These two protein chains interact to form a complex.

Sequence of protein 2:
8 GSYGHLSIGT

Sequence of protein 1:
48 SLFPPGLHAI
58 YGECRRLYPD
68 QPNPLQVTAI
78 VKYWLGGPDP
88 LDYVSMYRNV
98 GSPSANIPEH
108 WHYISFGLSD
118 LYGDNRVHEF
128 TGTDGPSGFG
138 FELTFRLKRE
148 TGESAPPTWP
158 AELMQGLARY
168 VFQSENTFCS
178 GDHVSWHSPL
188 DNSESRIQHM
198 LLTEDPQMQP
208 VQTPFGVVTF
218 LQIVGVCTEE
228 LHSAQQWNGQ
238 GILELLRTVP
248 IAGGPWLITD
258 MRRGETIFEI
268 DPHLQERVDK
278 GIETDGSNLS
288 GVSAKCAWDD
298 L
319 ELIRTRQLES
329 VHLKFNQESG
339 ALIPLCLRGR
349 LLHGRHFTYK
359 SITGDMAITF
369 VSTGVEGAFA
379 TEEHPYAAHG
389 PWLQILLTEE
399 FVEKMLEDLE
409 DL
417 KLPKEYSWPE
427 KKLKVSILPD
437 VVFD

Residue-level contacts at the interface:
Residue G288 in protein 1 is in contact with residue S9 in protein 2 (closest heavy-atom distance 3.8 Å).
Residue N285 in protein 1 interacts with residue S9 in protein 2 (closest heavy-atom distance 3.0 Å).
Residue G163 in protein 1 contacts residue I15 in protein 2 (closest heavy-atom distance 4.5 Å).
Residue Y167 in protein 1 interacts with residue H12 in protein 2 (closest heavy-atom distance 2.7 Å).
Residue K292 in protein 1 contacts residue T17 in protein 2 (closest heavy-atom distance 4.6 Å).
Residue V181 in protein 1 interacts with residue I15 in protein 2 (closest heavy-atom distance 3.6 Å).
Residue Y167 in protein 1 interacts with residue Y10 in protein 2 (closest heavy-atom distance 4.6 Å).
Residue D179 in protein 1 is in contact with residue S9 in protein 2 (closest heavy-atom distance 3.8 Å).
Residue G288 in protein 1 is in contact with residue Y10 in protein 2 (closest heavy-atom distance 3.4 Å).
Residue G288 in protein 1 contacts residue G11 in protein 2 (closest heavy-atom distance 3.0 Å).
Residue T174 in protein 1 contacts residue H12 in protein 2 (closest heavy-atom distance 3.2 Å).
Residue G178 in protein 1 contacts residue S9 in protein 2 (closest heavy-atom distance 3.4 Å).
Residue V289 in protein 1 contacts residue Y10 in protein 2 (closest heavy-atom distance 3.4 Å).
Residue S290 in protein 1 is in contact with residue Y10 in protein 2 (closest heavy-atom distance 3.3 Å).
Residue V289 in protein 1 is in contact with residue L13 in protein 2 (closest heavy-atom distance 3.8 Å).
Residue S290 in protein 1 interacts with residue L13 in protein 2 (closest heavy-atom distance 3.1 Å).
Residue S287 in protein 1 contacts residue G8 in protein 2 (closest heavy-atom distance 3.5 Å).
Residue Q232 in protein 1 interacts with residue L13 in protein 2 (closest heavy-atom distance 4.0 Å).
Residue S287 in protein 1 is in contact with residue Y10 in protein 2 (closest heavy-atom distance 4.7 Å).
Residue L286 in protein 1 contacts residue Y10 in protein 2 (closest heavy-atom distance 3.7 Å).
Residue L286 in protein 1 interacts with residue S9 in protein 2 (closest heavy-atom distance 3.5 Å).
Residue W183 in protein 1 interacts with residue I15 in protein 2 (closest heavy-atom distance 3.9 Å).
Residue H180 in protein 1 is in contact with residue G11 in protein 2 (closest heavy-atom distance 3.2 Å).
Residue H180 in protein 1 contacts residue H12 in protein 2 (closest heavy-atom distance 2.9 Å).
Residue D179 in protein 1 interacts with residue Y10 in protein 2 (closest heavy-atom distance 3.0 Å).
Residue D179 in protein 1 interacts with residue H12 in protein 2 (closest heavy-atom distance 2.9 Å).
Residue E336 in protein 1 contacts residue L13 in protein 2 (closest heavy-atom distance 3.8 Å).
Residue S182 in protein 1 is in contact with residue S14 in protein 2 (closest heavy-atom distance 2.8 Å).
Residue G236 in protein 1 interacts with residue S9 in protein 2 (closest heavy-atom distance 4.8 Å).
Residue S182 in protein 1 is in contact with residue L13 in protein 2 (closest heavy-atom distance 3.2 Å).
Residue S290 in protein 1 interacts with residue H12 in protein 2 (closest heavy-atom distance 4.1 Å).
Residue F175 in protein 1 interacts with residue H12 in protein 2 (closest heavy-atom distance 3.6 Å).
Residue F175 in protein 1 interacts with residue I15 in protein 2 (closest heavy-atom distance 4.3 Å).
Residue V181 in protein 1 interacts with residue H12 in protein 2 (closest heavy-atom distance 3.3 Å).
Residue S182 in protein 1 contacts residue I15 in protein 2 (closest heavy-atom distance 3.8 Å).
Residue D436 in protein 1 interacts with residue T17 in protein 2 (closest heavy-atom distance 4.9 Å).
Residue H180 in protein 1 is in contact with residue L13 in protein 2 (closest heavy-atom distance 3.7 Å).
Residue A291 in protein 1 interacts with residue L13 in protein 2 (closest heavy-atom distance 3.8 Å).
Residue L286 in protein 1 is in contact with residue G11 in protein 2 (closest heavy-atom distance 3.6 Å).
Residue V289 in protein 1 is in contact with residue G11 in protein 2 (closest heavy-atom distance 3.1 Å).
Residue L340 in protein 1 is in contact with residue L13 in protein 2 (closest heavy-atom distance 3.7 Å).
Residue W183 in protein 1 interacts with residue G16 in protein 2 (closest heavy-atom distance 3.9 Å).
Residue N285 in protein 1 is in contact with residue G8 in protein 2 (closest heavy-atom distance 3.3 Å).
Residue K358 in protein 1 is in contact with residue Y10 in protein 2 (closest heavy-atom distance 3.5 Å).
Residue S177 in protein 1 is in contact with residue S9 in protein 2 (closest heavy-atom distance 4.8 Å).
Residue W183 in protein 1 is in contact with residue S14 in protein 2 (closest heavy-atom distance 4.8 Å).
Residue S290 in protein 1 is in contact with residue G11 in protein 2 (closest heavy-atom distance 2.8 Å).
Residue H184 in protein 1 is in contact with residue S14 in protein 2 (closest heavy-atom distance 3.1 Å).
Residue S182 in protein 1 interacts with residue H12 in protein 2 (closest heavy-atom distance 3.1 Å).
Residue L164 in protein 1 interacts with residue I15 in protein 2 (closest heavy-atom distance 4.1 Å).
Residue N173 in protein 1 contacts residue Y10 in protein 2 (closest heavy-atom distance 4.6 Å).
Residue Y167 in protein 1 contacts residue I15 in protein 2 (closest heavy-atom distance 3.5 Å).
Residue E336 in protein 1 interacts with residue S14 in protein 2 (closest heavy-atom distance 2.6 Å).
Residue S337 in protein 1 contacts residue L13 in protein 2 (closest heavy-atom distance 4.8 Å).
Residue N173 in protein 1 contacts residue H12 in protein 2 (closest heavy-atom distance 4.3 Å).
Residue D179 in protein 1 interacts with residue G8 in protein 2 (closest heavy-atom distance 5.0 Å).
Residue H180 in protein 1 is in contact with residue Y10 in protein 2 (closest heavy-atom distance 3.1 Å).
Residue S287 in protein 1 is in contact with residue S9 in protein 2 (closest heavy-atom distance 2.9 Å).